Interface contacts:
Residue L15 in the first protein contacts residue V11 in the second protein (closest heavy-atom distance 4.8 Å).
Residue V20 in the first protein is in contact with residue I3 in the second protein (closest heavy-atom distance 4.5 Å).
Residue L15 in the first protein is in contact with residue V14 in the second protein (closest heavy-atom distance 3.6 Å).
Residue L23 in the first protein interacts with residue I3 in the second protein (closest heavy-atom distance 3.6 Å).
Residue T19 in the first protein is in contact with residue I3 in the second protein (closest heavy-atom distance 3.8 Å).
Residue T12 in the first protein is in contact with residue V11 in the second protein (closest heavy-atom distance 3.4 Å).
Residue T19 in the first protein contacts residue A7 in the second protein (closest heavy-atom distance 3.0 Å).
Residue Q6 in the first protein is in contact with residue G22 in the second protein (closest heavy-atom distance 4.7 Å).
Residue I7 in the first protein is in contact with residue V18 in the second protein (closest heavy-atom distance 2.9 Å).
Residue I7 in the first protein contacts residue G22 in the second protein (closest heavy-atom distance 3.5 Å).
Residue V20 in the first protein is in contact with residue E4 in the second protein (closest heavy-atom distance 4.6 Å).
Residue Q16 in the first protein interacts with residue E4 in the second protein (closest heavy-atom distance 4.3 Å).
Residue L11 in the first protein is in contact with residue V18 in the second protein (closest heavy-atom distance 4.2 Å).
Residue T12 in the first protein is in contact with residue I15 in the second protein (closest heavy-atom distance 2.9 Å).
Residue Q16 in the first protein is in contact with residue S8 in the second protein (closest heavy-atom distance 4.0 Å).
Residue Q16 in the first protein is in contact with residue A7 in the second protein (closest heavy-atom distance 3.8 Å).
Residue T19 in the first protein is in contact with residue V11 in the second protein (closest heavy-atom distance 4.7 Å).
Residue I7 in the first protein contacts residue K19 in the second protein (closest heavy-atom distance 4.5 Å).
Residue L11 in the first protein interacts with residue V14 in the second protein (closest heavy-atom distance 3.1 Å).
Residue I7 in the first protein contacts residue A21 in the second protein (closest heavy-atom distance 4.3 Å).
Residue Q16 in the first protein interacts with residue V11 in the second protein (closest heavy-atom distance 3.4 Å).
Residue P8 in the first protein interacts with residue V18 in the second protein (closest heavy-atom distance 4.7 Å).
Residue T19 in the first protein contacts residue I10 in the second protein (closest heavy-atom distance 4.1 Å).

Sequence of the first protein:
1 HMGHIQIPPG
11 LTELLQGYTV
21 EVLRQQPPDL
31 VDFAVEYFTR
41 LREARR

The following describes two proteins that form a bound complex.

Sequence of the second protein:
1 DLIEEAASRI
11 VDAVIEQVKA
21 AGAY